Sequence of the second protein:
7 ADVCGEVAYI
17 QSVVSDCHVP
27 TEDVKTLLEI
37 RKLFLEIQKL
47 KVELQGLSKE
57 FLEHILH

Sequence of the first protein:
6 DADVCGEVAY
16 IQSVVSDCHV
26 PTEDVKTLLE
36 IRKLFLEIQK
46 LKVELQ

The following describes two proteins that form a bound complex.

Interface contacts:
Residue V13 in the second protein contacts residue L34 in the first protein (closest heavy-atom distance 4.4 Å).
Residue R37 in the second protein is in contact with residue K47 in the first protein (closest heavy-atom distance 4.0 Å).
Residue E12 in the second protein is in contact with residue L34 in the first protein (closest heavy-atom distance 3.9 Å).
Residue L34 in the second protein interacts with residue L39 in the first protein (closest heavy-atom distance 4.1 Å).
Residue E28 in the second protein interacts with residue T32 in the first protein (closest heavy-atom distance 4.0 Å).
Residue V9 in the second protein contacts residue L34 in the first protein (closest heavy-atom distance 4.4 Å).
Residue V13 in the second protein interacts with residue L33 in the first protein (closest heavy-atom distance 3.7 Å).
Residue V20 in the second protein is in contact with residue L33 in the first protein (closest heavy-atom distance 4.6 Å).
Residue R37 in the second protein is in contact with residue I43 in the first protein (closest heavy-atom distance 3.9 Å).
Residue V9 in the second protein contacts residue C23 in the first protein (closest heavy-atom distance 4.3 Å).
Residue L34 in the second protein is in contact with residue F40 in the first protein (closest heavy-atom distance 4.2 Å).
Residue C10 in the second protein is in contact with residue D22 in the first protein (closest heavy-atom distance 4.1 Å).
Residue K38 in the second protein is in contact with residue E42 in the first protein (closest heavy-atom distance 3.3 Å).
Residue C10 in the second protein is in contact with residue C23 in the first protein (closest heavy-atom distance 2.0 Å).
Residue T27 in the second protein is in contact with residue I36 in the first protein (closest heavy-atom distance 3.4 Å).
Residue L34 in the second protein contacts residue I43 in the first protein (closest heavy-atom distance 3.3 Å).
Residue Q44 in the second protein interacts with residue L50 in the first protein (closest heavy-atom distance 4.0 Å).
Residue V48 in the second protein contacts residue L50 in the first protein (closest heavy-atom distance 4.1 Å).
Residue T27 in the second protein contacts residue L33 in the first protein (closest heavy-atom distance 4.7 Å).
Residue A7 in the second protein contacts residue V19 in the first protein (closest heavy-atom distance 3.7 Å).
Residue K38 in the second protein interacts with residue L46 in the first protein (closest heavy-atom distance 4.1 Å).
Residue V9 in the second protein is in contact with residue V30 in the first protein (closest heavy-atom distance 4.6 Å).
Residue L41 in the second protein interacts with residue I43 in the first protein (closest heavy-atom distance 3.8 Å).
Residue V9 in the second protein contacts residue V19 in the first protein (closest heavy-atom distance 3.1 Å).
Residue K38 in the second protein interacts with residue I43 in the first protein (closest heavy-atom distance 4.0 Å).
Residue K38 in the second protein contacts residue L39 in the first protein (closest heavy-atom distance 3.6 Å).
Residue E35 in the second protein is in contact with residue L39 in the first protein (closest heavy-atom distance 3.9 Å).
Residue C10 in the second protein contacts residue V19 in the first protein (closest heavy-atom distance 3.5 Å).
Residue I16 in the second protein is in contact with residue L33 in the first protein (closest heavy-atom distance 3.3 Å).
Residue L34 in the second protein contacts residue I36 in the first protein (closest heavy-atom distance 3.7 Å).
Residue V13 in the second protein contacts residue V30 in the first protein (closest heavy-atom distance 3.7 Å).
Residue E12 in the second protein interacts with residue R37 in the first protein (closest heavy-atom distance 3.6 Å).
Residue I16 in the second protein is in contact with residue L34 in the first protein (closest heavy-atom distance 3.8 Å).
Residue T27 in the second protein contacts residue T32 in the first protein (closest heavy-atom distance 3.6 Å).
Residue K31 in the second protein is in contact with residue I36 in the first protein (closest heavy-atom distance 4.1 Å).
Residue K45 in the second protein interacts with residue L50 in the first protein (closest heavy-atom distance 4.3 Å).
Residue K31 in the second protein is in contact with residue L39 in the first protein (closest heavy-atom distance 4.0 Å).
Residue V13 in the second protein interacts with residue V25 in the first protein (closest heavy-atom distance 4.2 Å).
Residue V20 in the second protein interacts with residue I36 in the first protein (closest heavy-atom distance 4.2 Å).
Residue Q17 in the second protein is in contact with residue L33 in the first protein (closest heavy-atom distance 3.8 Å).
Residue L41 in the second protein is in contact with residue L50 in the first protein (closest heavy-atom distance 4.0 Å).
Residue V30 in the second protein contacts residue I36 in the first protein (closest heavy-atom distance 3.9 Å).
Residue K45 in the second protein interacts with residue L46 in the first protein (closest heavy-atom distance 3.4 Å).
Residue L41 in the second protein is in contact with residue L46 in the first protein (closest heavy-atom distance 4.0 Å).
Residue K45 in the second protein interacts with residue E49 in the first protein (closest heavy-atom distance 3.1 Å).
Residue K31 in the second protein contacts residue E35 in the first protein (closest heavy-atom distance 3.0 Å).
Residue K31 in the second protein is in contact with residue T32 in the first protein (closest heavy-atom distance 4.5 Å).
Residue I16 in the second protein is in contact with residue I36 in the first protein (closest heavy-atom distance 4.6 Å).
Residue Y15 in the second protein interacts with residue R37 in the first protein (closest heavy-atom distance 3.8 Å).
Residue L41 in the second protein is in contact with residue K47 in the first protein (closest heavy-atom distance 4.0 Å).
Residue I16 in the second protein is in contact with residue R37 in the first protein (closest heavy-atom distance 3.7 Å).
Residue E42 in the second protein interacts with residue L46 in the first protein (closest heavy-atom distance 4.0 Å).